Contacts between the two chains:
Residue K17 in protein 2 contacts residue S10 in protein 1 (closest heavy-atom distance 3.2 Å).
Residue C156 in protein 2 contacts residue C31 in protein 1 (closest heavy-atom distance 2.1 Å).
Residue I136 in protein 2 contacts residue C31 in protein 1 (closest heavy-atom distance 3.3 Å).
Residue V168 in protein 2 contacts residue L6 in protein 1 (closest heavy-atom distance 3.0 Å).
Residue A135 in protein 2 is in contact with residue G32 in protein 1 (closest heavy-atom distance 3.1 Å).
Residue G171 in protein 2 contacts residue Y4 in protein 1 (closest heavy-atom distance 3.1 Å).
Residue S133 in protein 2 is in contact with residue S38 in protein 1 (closest heavy-atom distance 2.9 Å).
Residue N18 in protein 2 interacts with residue S10 in protein 1 (closest heavy-atom distance 3.3 Å).
Residue D109 in protein 2 interacts with residue T41 in protein 1 (closest heavy-atom distance 3.4 Å).
Residue M161 in protein 2 is in contact with residue S35 in protein 1 (closest heavy-atom distance 3.3 Å).
Residue D71 in protein 2 is in contact with residue S38 in protein 1 (closest heavy-atom distance 2.8 Å).
Residue K147 in protein 2 interacts with residue M17 in protein 1 (closest heavy-atom distance 3.2 Å).
Residue K41 in protein 2 contacts residue V42 in protein 1 (closest heavy-atom distance 2.8 Å).
Residue S158 in protein 2 interacts with residue N29 in protein 1 (closest heavy-atom distance 2.8 Å).
Residue V113 in protein 2 contacts residue S38 in protein 1 (closest heavy-atom distance 3.2 Å).
Residue F172 in protein 2 contacts residue N2 in protein 1 (closest heavy-atom distance 3.2 Å).
Residue Y151 in protein 2 is in contact with residue K22 in protein 1 (closest heavy-atom distance 2.8 Å).
Residue L144 in protein 2 is in contact with residue W15 in protein 1 (closest heavy-atom distance 3.1 Å).
Residue H163 in protein 2 interacts with residue W11 in protein 1 (closest heavy-atom distance 3.4 Å).
Residue S133 in protein 2 interacts with residue A37 in protein 1 (closest heavy-atom distance 3.3 Å).
Residue Q19 in protein 2 is in contact with residue S10 in protein 1 (closest heavy-atom distance 2.8 Å).
Residue K117 in protein 2 interacts with residue A34 in protein 1 (closest heavy-atom distance 3.1 Å).
Residue E173 in protein 2 is in contact with residue N2 in protein 1 (closest heavy-atom distance 3.2 Å).
Residue F152 in protein 2 is in contact with residue H30 in protein 1 (closest heavy-atom distance 3.3 Å).
Residue Y146 in protein 2 interacts with residue V21 in protein 1 (closest heavy-atom distance 3.4 Å).
Residue I115 in protein 2 contacts residue A37 in protein 1 (closest heavy-atom distance 2.9 Å).
Residue T110 in protein 2 contacts residue T41 in protein 1 (closest heavy-atom distance 2.8 Å).
Residue G169 in protein 2 is in contact with residue L6 in protein 1 (closest heavy-atom distance 2.8 Å).
Residue K17 in protein 2 interacts with residue G12 in protein 1 (closest heavy-atom distance 3.0 Å).
Residue I150 in protein 2 contacts residue K22 in protein 1 (closest heavy-atom distance 3.3 Å).
Residue F143 in protein 2 is in contact with residue W15 in protein 1 (closest heavy-atom distance 3.2 Å).
Residue G111 in protein 2 is in contact with residue T41 in protein 1 (closest heavy-atom distance 2.9 Å).
Residue P15 in protein 2 interacts with residue K8 in protein 1 (closest heavy-atom distance 3.4 Å).
Residue G111 in protein 2 interacts with residue P40 in protein 1 (closest heavy-atom distance 3.4 Å).
Residue K117 in protein 2 is in contact with residue S35 in protein 1 (closest heavy-atom distance 3.3 Å).
Residue F112 in protein 2 contacts residue Y39 in protein 1 (closest heavy-atom distance 3.1 Å).
Residue E119 in protein 2 interacts with residue D26 in protein 1 (closest heavy-atom distance 2.8 Å).
Residue H163 in protein 2 interacts with residue N9 in protein 1 (closest heavy-atom distance 2.6 Å).
Residue E119 in protein 2 interacts with residue N29 in protein 1 (closest heavy-atom distance 2.8 Å).
Residue E173 in protein 2 contacts residue Y4 in protein 1 (closest heavy-atom distance 2.9 Å).
Residue E153 in protein 2 contacts residue H30 in protein 1 (closest heavy-atom distance 2.9 Å).
Residue E119 in protein 2 is in contact with residue W5 in protein 1 (closest heavy-atom distance 2.9 Å).
Residue R8 in protein 2 interacts with residue L6 in protein 1 (closest heavy-atom distance 3.1 Å).
Residue D114 in protein 2 contacts residue S38 in protein 1 (closest heavy-atom distance 3.4 Å).
Residue Y151 in protein 2 contacts residue A24 in protein 1 (closest heavy-atom distance 3.2 Å).
Residue S158 in protein 2 interacts with residue S35 in protein 1 (closest heavy-atom distance 2.8 Å).
Residue Q19 in protein 2 contacts residue W11 in protein 1 (closest heavy-atom distance 3.4 Å).
Residue V113 in protein 2 is in contact with residue Y39 in protein 1 (closest heavy-atom distance 2.8 Å).
Residue V16 in protein 2 contacts residue G18 in protein 1 (closest heavy-atom distance 3.4 Å).
Residue Y146 in protein 2 contacts residue G16 in protein 1 (closest heavy-atom distance 3.4 Å).
Residue L166 in protein 2 is in contact with residue V7 in protein 1 (closest heavy-atom distance 3.4 Å).
Residue S157 in protein 2 interacts with residue C31 in protein 1 (closest heavy-atom distance 3.1 Å).
Residue Y170 in protein 2 contacts residue Y4 in protein 1 (closest heavy-atom distance 3.3 Å).
Residue L166 in protein 2 is in contact with residue K8 in protein 1 (closest heavy-atom distance 2.8 Å).
Residue Y146 in protein 2 interacts with residue K22 in protein 1 (closest heavy-atom distance 3.2 Å).
Residue I150 in protein 2 is in contact with residue N1 in protein 1 (closest heavy-atom distance 2.7 Å).
Residue S157 in protein 2 contacts residue G32 in protein 1 (closest heavy-atom distance 3.2 Å).
Residue D137 in protein 2 is in contact with residue C31 in protein 1 (closest heavy-atom distance 3.0 Å).
Residue V16 in protein 2 contacts residue E13 in protein 1 (closest heavy-atom distance 3.4 Å).
Residue T14 in protein 2 interacts with residue K8 in protein 1 (closest heavy-atom distance 3.0 Å).

Sequence of protein 2:
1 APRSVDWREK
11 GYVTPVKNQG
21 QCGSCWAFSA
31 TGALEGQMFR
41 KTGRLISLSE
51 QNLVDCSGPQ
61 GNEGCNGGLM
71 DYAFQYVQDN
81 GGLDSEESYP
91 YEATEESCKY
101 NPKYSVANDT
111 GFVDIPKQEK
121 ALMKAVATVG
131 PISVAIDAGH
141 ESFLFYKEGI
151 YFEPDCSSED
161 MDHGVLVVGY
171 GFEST

These two protein chains interact to form a complex.

Sequence of protein 1:
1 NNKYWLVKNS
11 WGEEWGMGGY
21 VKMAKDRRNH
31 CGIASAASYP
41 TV